Sequence of the first protein:
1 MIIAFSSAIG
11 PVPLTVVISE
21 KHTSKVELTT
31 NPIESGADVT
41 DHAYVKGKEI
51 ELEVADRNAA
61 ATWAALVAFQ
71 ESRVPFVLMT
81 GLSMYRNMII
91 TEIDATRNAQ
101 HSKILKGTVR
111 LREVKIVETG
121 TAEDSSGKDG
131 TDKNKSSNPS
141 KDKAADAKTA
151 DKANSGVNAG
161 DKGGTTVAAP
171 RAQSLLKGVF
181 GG

Sequence of the second protein:
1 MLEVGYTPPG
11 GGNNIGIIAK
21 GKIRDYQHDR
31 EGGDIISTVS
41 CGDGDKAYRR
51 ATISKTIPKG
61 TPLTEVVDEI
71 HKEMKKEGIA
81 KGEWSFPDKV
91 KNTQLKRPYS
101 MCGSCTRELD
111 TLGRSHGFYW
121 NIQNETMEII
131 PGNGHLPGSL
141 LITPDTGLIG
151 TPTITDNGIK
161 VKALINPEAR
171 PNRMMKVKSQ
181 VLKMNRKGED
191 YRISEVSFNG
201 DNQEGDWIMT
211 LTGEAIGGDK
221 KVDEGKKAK

Residue-level contacts at the interface:
Residue N13 in the second protein is in contact with residue V157 in the first protein (closest heavy-atom distance 3.6 Å).
Residue N14 in the second protein is in contact with residue N158 in the first protein (closest heavy-atom distance 4.0 Å).
Residue I149 in the second protein contacts residue E118 in the first protein (closest heavy-atom distance 4.2 Å).
Residue N166 in the second protein is in contact with residue G120 in the first protein (closest heavy-atom distance 3.6 Å).
Residue N166 in the second protein is in contact with residue A122 in the first protein (closest heavy-atom distance 4.0 Å).
Residue L141 in the second protein contacts residue G120 in the first protein (closest heavy-atom distance 4.1 Å).
Residue I15 in the second protein interacts with residue K162 in the first protein (closest heavy-atom distance 4.1 Å).
Residue G16 in the second protein is in contact with residue G160 in the first protein (closest heavy-atom distance 3.4 Å).
Residue L141 in the second protein contacts residue E123 in the first protein (closest heavy-atom distance 3.8 Å).
Residue T146 in the second protein is in contact with residue E118 in the first protein (closest heavy-atom distance 4.0 Å).
Residue K178 in the second protein contacts residue D129 in the first protein (closest heavy-atom distance 3.2 Å).
Residue L164 in the second protein contacts residue E118 in the first protein (closest heavy-atom distance 3.1 Å).
Residue L164 in the second protein interacts with residue T119 in the first protein (closest heavy-atom distance 4.3 Å).
Residue L140 in the second protein interacts with residue E123 in the first protein (closest heavy-atom distance 4.2 Å).
Residue L141 in the second protein is in contact with residue S125 in the first protein (closest heavy-atom distance 3.5 Å).
Residue E168 in the second protein contacts residue A122 in the first protein (closest heavy-atom distance 3.9 Å).
Residue I17 in the second protein interacts with residue G163 in the first protein (closest heavy-atom distance 4.3 Å).
Residue K178 in the second protein is in contact with residue K128 in the first protein (closest heavy-atom distance 4.0 Å).
Residue D145 in the second protein interacts with residue V117 in the first protein (closest heavy-atom distance 2.6 Å).
Residue I17 in the second protein is in contact with residue D161 in the first protein (closest heavy-atom distance 3.1 Å).
Residue G147 in the second protein contacts residue T119 in the first protein (closest heavy-atom distance 3.7 Å).
Residue P144 in the second protein interacts with residue V117 in the first protein (closest heavy-atom distance 3.4 Å).
Residue P144 in the second protein interacts with residue I116 in the first protein (closest heavy-atom distance 4.3 Å).
Residue T146 in the second protein is in contact with residue V117 in the first protein (closest heavy-atom distance 3.6 Å).
Residue T146 in the second protein interacts with residue T119 in the first protein (closest heavy-atom distance 4.0 Å).
Residue L140 in the second protein interacts with residue G120 in the first protein (closest heavy-atom distance 4.1 Å).
Residue K183 in the second protein interacts with residue T131 in the first protein (closest heavy-atom distance 4.1 Å).
Residue P167 in the second protein interacts with residue T121 in the first protein (closest heavy-atom distance 3.3 Å).
Residue E168 in the second protein is in contact with residue N158 in the first protein (closest heavy-atom distance 2.4 Å).
Residue P167 in the second protein is in contact with residue N158 in the first protein (closest heavy-atom distance 4.1 Å).
Residue N14 in the second protein is in contact with residue T121 in the first protein (closest heavy-atom distance 3.8 Å).
Residue N166 in the second protein interacts with residue T119 in the first protein (closest heavy-atom distance 2.9 Å).
Residue G147 in the second protein is in contact with residue G120 in the first protein (closest heavy-atom distance 4.2 Å).
Residue L140 in the second protein interacts with residue T121 in the first protein (closest heavy-atom distance 3.1 Å).
Residue R170 in the second protein is in contact with residue G160 in the first protein (closest heavy-atom distance 3.8 Å).
Residue T143 in the second protein contacts residue E118 in the first protein (closest heavy-atom distance 4.1 Å).
Residue A169 in the second protein is in contact with residue T121 in the first protein (closest heavy-atom distance 3.9 Å).
Residue E168 in the second protein interacts with residue D124 in the first protein (closest heavy-atom distance 4.0 Å).
Residue S139 in the second protein interacts with residue D124 in the first protein (closest heavy-atom distance 4.2 Å).
Residue D145 in the second protein interacts with residue E123 in the first protein (closest heavy-atom distance 3.8 Å).
Residue L141 in the second protein contacts residue D124 in the first protein (closest heavy-atom distance 3.1 Å).
Residue N166 in the second protein interacts with residue T121 in the first protein (closest heavy-atom distance 2.6 Å).
Residue V181 in the second protein contacts residue D41 in the first protein (closest heavy-atom distance 3.2 Å).
Residue I17 in the second protein contacts residue G160 in the first protein (closest heavy-atom distance 4.2 Å).
Residue E168 in the second protein is in contact with residue T121 in the first protein (closest heavy-atom distance 2.5 Å).
Residue I15 in the second protein is in contact with residue A159 in the first protein (closest heavy-atom distance 3.6 Å).
Residue I17 in the second protein is in contact with residue K162 in the first protein (closest heavy-atom distance 4.3 Å).
Residue T146 in the second protein is in contact with residue E123 in the first protein (closest heavy-atom distance 3.1 Å).
Residue N14 in the second protein interacts with residue A122 in the first protein (closest heavy-atom distance 4.1 Å).
Residue R170 in the second protein is in contact with residue D161 in the first protein (closest heavy-atom distance 3.0 Å).
Residue D145 in the second protein interacts with residue E118 in the first protein (closest heavy-atom distance 4.3 Å).
Residue K176 in the second protein interacts with residue S125 in the first protein (closest heavy-atom distance 3.4 Å).
Residue G147 in the second protein interacts with residue E118 in the first protein (closest heavy-atom distance 3.1 Å).
Residue G16 in the second protein interacts with residue D161 in the first protein (closest heavy-atom distance 4.2 Å).
Residue T146 in the second protein contacts residue G120 in the first protein (closest heavy-atom distance 2.9 Å).
Residue L148 in the second protein is in contact with residue E118 in the first protein (closest heavy-atom distance 2.3 Å).
Residue I15 in the second protein is in contact with residue G160 in the first protein (closest heavy-atom distance 4.0 Å).
Residue P167 in the second protein is in contact with residue G160 in the first protein (closest heavy-atom distance 3.5 Å).
Residue P144 in the second protein contacts residue E118 in the first protein (closest heavy-atom distance 2.7 Å).
Residue S139 in the second protein is in contact with residue S125 in the first protein (closest heavy-atom distance 3.8 Å).

The following describes two proteins that form a bound complex.